Sequence of chain B:
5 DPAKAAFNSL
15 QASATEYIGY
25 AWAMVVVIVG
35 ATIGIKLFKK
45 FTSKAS

Interface contacts:
Residue F42 in chain B interacts with residue F11 in chain A (closest heavy-atom distance 3.5 Å).
Residue F45 in chain B contacts residue F11 in chain A (closest heavy-atom distance 4.4 Å).
Residue T46 in chain B interacts with residue L14 in chain A (closest heavy-atom distance 3.6 Å).
Residue T46 in chain B is in contact with residue F11 in chain A (closest heavy-atom distance 3.7 Å).
Residue F42 in chain B is in contact with residue A7 in chain A (closest heavy-atom distance 4.7 Å).
Residue F42 in chain B interacts with residue A10 in chain A (closest heavy-atom distance 3.9 Å).
Residue F42 in chain B contacts residue L14 in chain A (closest heavy-atom distance 4.4 Å).

This data describes a binding interaction between two proteins.

Sequence of chain A:
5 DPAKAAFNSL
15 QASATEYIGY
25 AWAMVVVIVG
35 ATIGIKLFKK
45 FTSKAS